Contacts between the two chains:
Residue Y40 in the first protein is in contact with residue R66 in the second protein (closest heavy-atom distance 2.5 Å).
Residue V70 in the first protein interacts with residue H39 in the second protein (closest heavy-atom distance 3.5 Å).
Residue C41 in the first protein interacts with residue R66 in the second protein (closest heavy-atom distance 3.4 Å).
Residue R32 in the first protein interacts with residue G42 in the second protein (closest heavy-atom distance 5.0 Å).
Residue L95 in the first protein interacts with residue R66 in the second protein (closest heavy-atom distance 3.4 Å).
Residue V56 in the first protein contacts residue V56 in the second protein (closest heavy-atom distance 3.8 Å).
Residue G42 in the first protein interacts with residue R66 in the second protein (closest heavy-atom distance 4.5 Å).
Residue R66 in the first protein is in contact with residue L95 in the second protein (closest heavy-atom distance 3.1 Å).
Residue L92 in the first protein interacts with residue R66 in the second protein (closest heavy-atom distance 3.7 Å).
Residue L55 in the first protein contacts residue V56 in the second protein (closest heavy-atom distance 3.8 Å).
Residue Y40 in the first protein interacts with residue W28 in the second protein (closest heavy-atom distance 3.7 Å).
Residue G67 in the first protein contacts residue K80 in the second protein (closest heavy-atom distance 4.2 Å).
Residue W28 in the first protein contacts residue Y40 in the second protein (closest heavy-atom distance 2.8 Å).
Residue H39 in the first protein is in contact with residue R32 in the second protein (closest heavy-atom distance 2.9 Å).
Residue I37 in the first protein is in contact with residue I37 in the second protein (closest heavy-atom distance 4.3 Å).
Residue R32 in the first protein contacts residue C38 in the second protein (closest heavy-atom distance 4.5 Å).
Residue H39 in the first protein is in contact with residue N68 in the second protein (closest heavy-atom distance 4.8 Å).
Residue W28 in the first protein interacts with residue H39 in the second protein (closest heavy-atom distance 2.5 Å).
Residue R66 in the first protein contacts residue L55 in the second protein (closest heavy-atom distance 4.8 Å).
Residue L92 in the first protein interacts with residue G67 in the second protein (closest heavy-atom distance 4.6 Å).
Residue R32 in the first protein is in contact with residue V70 in the second protein (closest heavy-atom distance 4.6 Å).
Residue G67 in the first protein interacts with residue H39 in the second protein (closest heavy-atom distance 4.9 Å).
Residue H39 in the first protein interacts with residue V69 in the second protein (closest heavy-atom distance 3.9 Å).
Residue R66 in the first protein interacts with residue L92 in the second protein (closest heavy-atom distance 3.3 Å).
Residue P71 in the first protein contacts residue H39 in the second protein (closest heavy-atom distance 4.5 Å).
Residue R32 in the first protein interacts with residue I37 in the second protein (closest heavy-atom distance 4.8 Å).
Residue W28 in the first protein is in contact with residue C41 in the second protein (closest heavy-atom distance 4.4 Å).
Residue H39 in the first protein interacts with residue R66 in the second protein (closest heavy-atom distance 3.7 Å).
Residue G67 in the first protein interacts with residue L55 in the second protein (closest heavy-atom distance 3.4 Å).
Residue R66 in the first protein contacts residue H39 in the second protein (closest heavy-atom distance 2.7 Å).
Residue R66 in the first protein contacts residue Y40 in the second protein (closest heavy-atom distance 3.0 Å).
Residue I44 in the first protein contacts residue R35 in the second protein (closest heavy-atom distance 3.4 Å).
Residue G67 in the first protein is in contact with residue V56 in the second protein (closest heavy-atom distance 4.7 Å).
Residue N68 in the first protein contacts residue V56 in the second protein (closest heavy-atom distance 4.7 Å).
Residue E89 in the first protein contacts residue T65 in the second protein (closest heavy-atom distance 4.3 Å).
Residue H39 in the first protein interacts with residue L55 in the second protein (closest heavy-atom distance 4.0 Å).
Residue R66 in the first protein is in contact with residue C41 in the second protein (closest heavy-atom distance 4.3 Å).
Residue I37 in the first protein contacts residue R35 in the second protein (closest heavy-atom distance 3.5 Å).
Residue H39 in the first protein interacts with residue W28 in the second protein (closest heavy-atom distance 2.8 Å).
Residue G67 in the first protein contacts residue Y40 in the second protein (closest heavy-atom distance 3.9 Å).
Residue G42 in the first protein is in contact with residue R35 in the second protein (closest heavy-atom distance 2.8 Å).
Residue W28 in the first protein contacts residue G42 in the second protein (closest heavy-atom distance 4.3 Å).
Residue H39 in the first protein interacts with residue V70 in the second protein (closest heavy-atom distance 3.8 Å).
Residue H39 in the first protein interacts with residue G67 in the second protein (closest heavy-atom distance 2.6 Å).
Residue L55 in the first protein interacts with residue N68 in the second protein (closest heavy-atom distance 3.6 Å).
Residue R32 in the first protein contacts residue H39 in the second protein (closest heavy-atom distance 2.6 Å).
Residue R35 in the first protein contacts residue I44 in the second protein (closest heavy-atom distance 3.7 Å).
Residue L55 in the first protein is in contact with residue L55 in the second protein (closest heavy-atom distance 3.1 Å).
Residue L55 in the first protein contacts residue G67 in the second protein (closest heavy-atom distance 3.9 Å).
Residue V70 in the first protein interacts with residue L55 in the second protein (closest heavy-atom distance 4.9 Å).
Residue R35 in the first protein contacts residue I37 in the second protein (closest heavy-atom distance 2.9 Å).
Residue R35 in the first protein is in contact with residue G42 in the second protein (closest heavy-atom distance 3.6 Å).
Residue V69 in the first protein contacts residue H39 in the second protein (closest heavy-atom distance 3.4 Å).
Residue Y40 in the first protein contacts residue G67 in the second protein (closest heavy-atom distance 3.6 Å).

Sequence of the first protein:
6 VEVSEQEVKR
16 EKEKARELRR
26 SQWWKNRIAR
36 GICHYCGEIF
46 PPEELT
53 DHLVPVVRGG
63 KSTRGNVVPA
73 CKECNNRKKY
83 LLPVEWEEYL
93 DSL

This data describes a binding interaction between two proteins.

Sequence of the second protein:
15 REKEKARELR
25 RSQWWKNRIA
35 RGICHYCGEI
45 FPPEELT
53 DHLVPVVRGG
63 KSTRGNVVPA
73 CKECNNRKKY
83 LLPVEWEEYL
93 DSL